Sequence of protein 1:
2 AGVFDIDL

Contacts between the two chains:
Residue R382 in protein 2 is in contact with residue F5 in protein 1 (closest heavy-atom distance 3.8 Å).
Residue Y510 in protein 2 is in contact with residue F5 in protein 1 (closest heavy-atom distance 2.7 Å).
Residue L476 in protein 2 interacts with residue I7 in protein 1 (closest heavy-atom distance 4.0 Å).
Residue R106 in protein 2 interacts with residue A2 in protein 1 (closest heavy-atom distance 2.7 Å).
Residue L476 in protein 2 contacts residue D6 in protein 1 (closest heavy-atom distance 3.4 Å).
Residue R339 in protein 2 is in contact with residue D8 in protein 1 (closest heavy-atom distance 3.0 Å).
Residue R372 in protein 2 is in contact with residue V4 in protein 1 (closest heavy-atom distance 3.7 Å).
Residue R339 in protein 2 interacts with residue I7 in protein 1 (closest heavy-atom distance 4.6 Å).
Residue Q473 in protein 2 interacts with residue F5 in protein 1 (closest heavy-atom distance 3.1 Å).
Residue L476 in protein 2 contacts residue D8 in protein 1 (closest heavy-atom distance 3.0 Å).
Residue D355 in protein 2 contacts residue F5 in protein 1 (closest heavy-atom distance 3.5 Å).
Residue R106 in protein 2 interacts with residue G3 in protein 1 (closest heavy-atom distance 2.7 Å).
Residue L514 in protein 2 interacts with residue L9 in protein 1 (closest heavy-atom distance 4.2 Å).
Residue Q373 in protein 2 is in contact with residue V4 in protein 1 (closest heavy-atom distance 4.8 Å).
Residue L375 in protein 2 is in contact with residue V4 in protein 1 (closest heavy-atom distance 3.2 Å).
Residue R339 in protein 2 contacts residue D6 in protein 1 (closest heavy-atom distance 3.3 Å).
Residue L475 in protein 2 is in contact with residue I7 in protein 1 (closest heavy-atom distance 3.9 Å).
Residue Y510 in protein 2 contacts residue V4 in protein 1 (closest heavy-atom distance 3.4 Å).
Residue K513 in protein 2 is in contact with residue I7 in protein 1 (closest heavy-atom distance 3.7 Å).
Residue L472 in protein 2 is in contact with residue F5 in protein 1 (closest heavy-atom distance 3.7 Å).
Residue R106 in protein 2 is in contact with residue V4 in protein 1 (closest heavy-atom distance 3.8 Å).
Residue R372 in protein 2 is in contact with residue F5 in protein 1 (closest heavy-atom distance 3.5 Å).
Residue F371 in protein 2 contacts residue V4 in protein 1 (closest heavy-atom distance 3.8 Å).
Residue Y510 in protein 2 contacts residue D6 in protein 1 (closest heavy-atom distance 4.7 Å).
Residue R481 in protein 2 is in contact with residue L9 in protein 1 (closest heavy-atom distance 4.0 Å).
Residue L514 in protein 2 interacts with residue I7 in protein 1 (closest heavy-atom distance 4.5 Å).
Residue R481 in protein 2 contacts residue I7 in protein 1 (closest heavy-atom distance 3.9 Å).
Residue L476 in protein 2 contacts residue F5 in protein 1 (closest heavy-atom distance 3.5 Å).
Residue Y510 in protein 2 is in contact with residue I7 in protein 1 (closest heavy-atom distance 4.0 Å).
Residue P509 in protein 2 contacts residue G3 in protein 1 (closest heavy-atom distance 4.1 Å).
Residue T351 in protein 2 is in contact with residue F5 in protein 1 (closest heavy-atom distance 3.4 Å).
Residue T517 in protein 2 is in contact with residue L9 in protein 1 (closest heavy-atom distance 4.3 Å).
Residue S477 in protein 2 interacts with residue D8 in protein 1 (closest heavy-atom distance 4.5 Å).
Residue R481 in protein 2 contacts residue D8 in protein 1 (closest heavy-atom distance 2.7 Å).
Residue R339 in protein 2 contacts residue F5 in protein 1 (closest heavy-atom distance 4.5 Å).
Residue Y510 in protein 2 interacts with residue G3 in protein 1 (closest heavy-atom distance 3.4 Å).
Residue A378 in protein 2 contacts residue V4 in protein 1 (closest heavy-atom distance 3.8 Å).
Residue K513 in protein 2 contacts residue L9 in protein 1 (closest heavy-atom distance 4.6 Å).
Residue R382 in protein 2 interacts with residue V4 in protein 1 (closest heavy-atom distance 3.6 Å).
Residue P509 in protein 2 is in contact with residue A2 in protein 1 (closest heavy-atom distance 3.7 Å).

These two protein chains interact to form a complex.

Sequence of protein 2:
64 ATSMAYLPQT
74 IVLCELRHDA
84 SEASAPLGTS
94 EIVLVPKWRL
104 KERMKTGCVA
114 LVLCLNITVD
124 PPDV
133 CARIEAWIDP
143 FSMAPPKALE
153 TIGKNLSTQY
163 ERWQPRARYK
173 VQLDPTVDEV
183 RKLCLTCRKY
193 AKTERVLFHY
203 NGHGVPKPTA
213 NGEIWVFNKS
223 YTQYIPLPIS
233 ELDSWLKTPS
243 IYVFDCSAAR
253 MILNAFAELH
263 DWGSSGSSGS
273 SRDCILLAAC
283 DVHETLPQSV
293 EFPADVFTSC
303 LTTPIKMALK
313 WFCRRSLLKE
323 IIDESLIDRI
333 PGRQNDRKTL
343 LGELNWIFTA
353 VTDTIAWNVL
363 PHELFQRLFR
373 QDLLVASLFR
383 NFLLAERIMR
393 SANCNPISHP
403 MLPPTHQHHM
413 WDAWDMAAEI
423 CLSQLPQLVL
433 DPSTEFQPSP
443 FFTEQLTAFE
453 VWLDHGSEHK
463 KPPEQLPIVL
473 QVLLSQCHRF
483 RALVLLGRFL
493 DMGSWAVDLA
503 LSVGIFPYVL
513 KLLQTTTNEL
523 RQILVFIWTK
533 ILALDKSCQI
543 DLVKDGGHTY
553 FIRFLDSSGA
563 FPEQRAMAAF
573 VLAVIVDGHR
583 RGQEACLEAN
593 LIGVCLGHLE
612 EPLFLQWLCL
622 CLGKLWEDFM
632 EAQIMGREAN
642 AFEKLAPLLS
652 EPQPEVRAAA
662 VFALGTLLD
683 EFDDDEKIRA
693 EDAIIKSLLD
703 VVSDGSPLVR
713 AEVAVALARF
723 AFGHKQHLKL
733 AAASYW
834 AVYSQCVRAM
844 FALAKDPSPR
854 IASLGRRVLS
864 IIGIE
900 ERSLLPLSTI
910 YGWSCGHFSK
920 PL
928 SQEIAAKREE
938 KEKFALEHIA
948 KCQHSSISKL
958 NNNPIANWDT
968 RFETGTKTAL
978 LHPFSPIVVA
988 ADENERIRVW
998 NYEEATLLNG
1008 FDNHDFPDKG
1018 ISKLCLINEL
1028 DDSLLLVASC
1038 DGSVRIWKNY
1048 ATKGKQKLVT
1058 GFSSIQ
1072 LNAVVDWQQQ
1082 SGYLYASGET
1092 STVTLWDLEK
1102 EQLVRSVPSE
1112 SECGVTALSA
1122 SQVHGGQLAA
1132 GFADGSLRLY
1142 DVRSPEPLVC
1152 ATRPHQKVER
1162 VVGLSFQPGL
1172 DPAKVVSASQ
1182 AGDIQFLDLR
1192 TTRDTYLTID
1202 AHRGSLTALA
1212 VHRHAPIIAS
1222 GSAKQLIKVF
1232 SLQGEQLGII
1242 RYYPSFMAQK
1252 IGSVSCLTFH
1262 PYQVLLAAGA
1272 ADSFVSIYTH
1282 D